Residue-level contacts at the interface:
Residue V153 in the second protein interacts with residue M25 in the first protein (closest heavy-atom distance 3.7 Å).
Residue Q44 in the second protein contacts residue F17 in the first protein (closest heavy-atom distance 3.5 Å).
Residue L169 in the second protein contacts residue T14 in the first protein (closest heavy-atom distance 3.8 Å).
Residue T36 in the second protein is in contact with residue T19 in the first protein (closest heavy-atom distance 3.5 Å).
Residue T165 in the second protein is in contact with residue T14 in the first protein (closest heavy-atom distance 3.6 Å).
Residue F93 in the second protein contacts residue L37 in the first protein (closest heavy-atom distance 3.6 Å).
Residue V100 in the second protein interacts with residue L33 in the first protein (closest heavy-atom distance 4.0 Å).
Residue R166 in the second protein interacts with residue A11 in the first protein (closest heavy-atom distance 3.8 Å).
Residue L85 in the second protein contacts residue W41 in the first protein (closest heavy-atom distance 3.2 Å).
Residue D38 in the second protein is in contact with residue W16 in the first protein (closest heavy-atom distance 3.1 Å).
Residue R86 in the second protein is in contact with residue E47 in the first protein (closest heavy-atom distance 2.9 Å).
Residue L162 in the second protein is in contact with residue K15 in the first protein (closest heavy-atom distance 3.5 Å).
Residue Q44 in the second protein is in contact with residue W16 in the first protein (closest heavy-atom distance 3.8 Å).
Residue Q44 in the second protein contacts residue G22 in the first protein (closest heavy-atom distance 3.7 Å).
Residue V157 in the second protein is in contact with residue M25 in the first protein (closest heavy-atom distance 3.6 Å).
Residue T91 in the second protein contacts residue W41 in the first protein (closest heavy-atom distance 3.8 Å).
Residue T165 in the second protein is in contact with residue V18 in the first protein (closest heavy-atom distance 3.5 Å).
Residue T33 in the second protein is in contact with residue W16 in the first protein (closest heavy-atom distance 3.3 Å).
Residue A81 in the second protein contacts residue L37 in the first protein (closest heavy-atom distance 3.5 Å).
Residue F93 in the second protein contacts residue R34 in the first protein (closest heavy-atom distance 3.4 Å).
Residue L162 in the second protein contacts residue V18 in the first protein (closest heavy-atom distance 3.6 Å).
Residue V77 in the second protein interacts with residue L33 in the first protein (closest heavy-atom distance 3.5 Å).
Residue R105 in the second protein is in contact with residue E26 in the first protein (closest heavy-atom distance 3.5 Å).
Residue L169 in the second protein interacts with residue F13 in the first protein (closest heavy-atom distance 3.6 Å).
Residue D40 in the second protein is in contact with residue W16 in the first protein (closest heavy-atom distance 3.5 Å).
Residue L162 in the second protein contacts residue T14 in the first protein (closest heavy-atom distance 3.9 Å).
Residue R166 in the second protein is in contact with residue T14 in the first protein (closest heavy-atom distance 3.5 Å).
Residue K51 in the second protein contacts residue F17 in the first protein (closest heavy-atom distance 3.0 Å).
Residue T36 in the second protein is in contact with residue D21 in the first protein (closest heavy-atom distance 4.0 Å).
Residue Y32 in the second protein contacts residue D12 in the first protein (closest heavy-atom distance 3.1 Å).
Residue V104 in the second protein is in contact with residue L33 in the first protein (closest heavy-atom distance 3.6 Å).
Residue P74 in the second protein is in contact with residue L36 in the first protein (closest heavy-atom distance 4.0 Å).
Residue S47 in the second protein contacts residue F17 in the first protein (closest heavy-atom distance 3.9 Å).
Residue Q78 in the second protein is in contact with residue R43 in the first protein (closest heavy-atom distance 3.1 Å).
Residue H65 in the second protein contacts residue F28 in the first protein (closest heavy-atom distance 3.8 Å).
Residue Q44 in the second protein is in contact with residue D21 in the first protein (closest heavy-atom distance 3.7 Å).
Residue T36 in the second protein interacts with residue G20 in the first protein (closest heavy-atom distance 3.4 Å).
Residue K57 in the second protein contacts residue E27 in the first protein (closest heavy-atom distance 3.0 Å).
Residue V77 in the second protein interacts with residue L36 in the first protein (closest heavy-atom distance 4.0 Å).
Residue D170 in the second protein is in contact with residue M10 in the first protein (closest heavy-atom distance 3.4 Å).
Residue Q78 in the second protein is in contact with residue V40 in the first protein (closest heavy-atom distance 3.9 Å).
Residue H61 in the second protein is in contact with residue F28 in the first protein (closest heavy-atom distance 3.8 Å).
Residue V101 in the second protein interacts with residue L33 in the first protein (closest heavy-atom distance 4.0 Å).
Residue H64 in the second protein contacts residue F28 in the first protein (closest heavy-atom distance 3.3 Å).
Residue V100 in the second protein is in contact with residue L37 in the first protein (closest heavy-atom distance 3.7 Å).
Residue A35 in the second protein contacts residue W16 in the first protein (closest heavy-atom distance 3.2 Å).
Residue V153 in the second protein interacts with residue T29 in the first protein (closest heavy-atom distance 3.8 Å).
Residue P34 in the second protein is in contact with residue W16 in the first protein (closest heavy-atom distance 4.0 Å).
Residue L97 in the second protein is in contact with residue R34 in the first protein (closest heavy-atom distance 3.8 Å).
Residue L82 in the second protein is in contact with residue V40 in the first protein (closest heavy-atom distance 3.4 Å).
Residue Y32 in the second protein is in contact with residue F13 in the first protein (closest heavy-atom distance 3.7 Å).
Residue L97 in the second protein contacts residue L37 in the first protein (closest heavy-atom distance 3.5 Å).
Residue F93 in the second protein is in contact with residue W38 in the first protein (closest heavy-atom distance 3.1 Å).
Residue H65 in the second protein contacts residue T32 in the first protein (closest heavy-atom distance 2.8 Å).
Residue R105 in the second protein is in contact with residue T29 in the first protein (closest heavy-atom distance 3.6 Å).
Residue S92 in the second protein contacts residue W41 in the first protein (closest heavy-atom distance 3.7 Å).
Residue F93 in the second protein contacts residue W41 in the first protein (closest heavy-atom distance 3.8 Å).
Residue L85 in the second protein contacts residue H44 in the first protein (closest heavy-atom distance 3.4 Å).
Residue W73 in the second protein interacts with residue L33 in the first protein (closest heavy-atom distance 3.5 Å).
Residue R166 in the second protein is in contact with residue L9 in the first protein (closest heavy-atom distance 3.8 Å).

This data describes a binding interaction between two proteins.

Sequence of the first protein:
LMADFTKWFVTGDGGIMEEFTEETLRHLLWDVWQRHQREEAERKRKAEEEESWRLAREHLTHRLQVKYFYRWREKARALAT

Sequence of the second protein:
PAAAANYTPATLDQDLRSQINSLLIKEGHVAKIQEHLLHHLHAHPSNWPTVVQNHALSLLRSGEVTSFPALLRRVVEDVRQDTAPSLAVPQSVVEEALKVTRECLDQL